The following describes two proteins that form a bound complex.

Interface contacts:
Residue S60 in the second protein contacts residue V7 in the first protein (closest heavy-atom distance 3.6 Å).
Residue F148 in the second protein is in contact with residue P9 in the first protein (closest heavy-atom distance 3.6 Å).
Residue N49 in the second protein is in contact with residue G15 in the first protein (closest heavy-atom distance 2.9 Å).
Residue Q48 in the second protein contacts residue T17 in the first protein (closest heavy-atom distance 3.0 Å).
Residue C62 in the second protein interacts with residue P5 in the first protein (closest heavy-atom distance 3.6 Å).
Residue M58 in the second protein interacts with residue L10 in the first protein (closest heavy-atom distance 4.1 Å).
Residue M47 in the second protein contacts residue C18 in the first protein (closest heavy-atom distance 4.0 Å).
Residue M51 in the second protein contacts residue H13 in the first protein (closest heavy-atom distance 3.7 Å).
Residue I56 in the second protein contacts residue W16 in the first protein (closest heavy-atom distance 3.7 Å).
Residue R95 in the second protein interacts with residue L6 in the first protein (closest heavy-atom distance 2.9 Å).
Residue F148 in the second protein interacts with residue N8 in the first protein (closest heavy-atom distance 3.4 Å).
Residue V61 in the second protein is in contact with residue V7 in the first protein (closest heavy-atom distance 4.3 Å).
Residue R95 in the second protein is in contact with residue P5 in the first protein (closest heavy-atom distance 3.7 Å).
Residue M47 in the second protein contacts residue T17 in the first protein (closest heavy-atom distance 3.2 Å).
Residue D45 in the second protein interacts with residue R2 in the first protein (closest heavy-atom distance 2.9 Å).
Residue R151 in the second protein interacts with residue H13 in the first protein (closest heavy-atom distance 4.2 Å).
Residue A182 in the second protein is in contact with residue V7 in the first protein (closest heavy-atom distance 3.9 Å).
Residue M51 in the second protein contacts residue L10 in the first protein (closest heavy-atom distance 4.0 Å).
Residue F100 in the second protein is in contact with residue P5 in the first protein (closest heavy-atom distance 3.6 Å).
Residue I56 in the second protein is in contact with residue L10 in the first protein (closest heavy-atom distance 4.6 Å).
Residue V153 in the second protein interacts with residue L10 in the first protein (closest heavy-atom distance 3.5 Å).
Residue T93 in the second protein interacts with residue N8 in the first protein (closest heavy-atom distance 2.9 Å).
Residue M47 in the second protein interacts with residue V7 in the first protein (closest heavy-atom distance 4.6 Å).
Residue M58 in the second protein interacts with residue W16 in the first protein (closest heavy-atom distance 3.9 Å).
Residue M58 in the second protein is in contact with residue V7 in the first protein (closest heavy-atom distance 3.7 Å).
Residue F148 in the second protein interacts with residue V7 in the first protein (closest heavy-atom distance 4.3 Å).
Residue L184 in the second protein is in contact with residue N8 in the first protein (closest heavy-atom distance 4.2 Å).
Residue R151 in the second protein interacts with residue P9 in the first protein (closest heavy-atom distance 4.0 Å).
Residue M51 in the second protein is in contact with residue W16 in the first protein (closest heavy-atom distance 4.5 Å).
Residue N49 in the second protein is in contact with residue P14 in the first protein (closest heavy-atom distance 2.7 Å).
Residue H152 in the second protein is in contact with residue P9 in the first protein (closest heavy-atom distance 3.3 Å).
Residue C62 in the second protein interacts with residue C4 in the first protein (closest heavy-atom distance 3.6 Å).
Residue F148 in the second protein interacts with residue L12 in the first protein (closest heavy-atom distance 3.1 Å).
Residue M58 in the second protein interacts with residue C11 in the first protein (closest heavy-atom distance 4.2 Å).
Residue C62 in the second protein interacts with residue V7 in the first protein (closest heavy-atom distance 3.9 Å).
Residue M65 in the second protein is in contact with residue P5 in the first protein (closest heavy-atom distance 4.4 Å).
Residue V153 in the second protein is in contact with residue P9 in the first protein (closest heavy-atom distance 4.5 Å).
Residue A182 in the second protein contacts residue N8 in the first protein (closest heavy-atom distance 3.4 Å).
Residue M58 in the second protein is in contact with residue N8 in the first protein (closest heavy-atom distance 3.5 Å).
Residue C180 in the second protein interacts with residue L6 in the first protein (closest heavy-atom distance 4.2 Å).
Residue T93 in the second protein contacts residue V7 in the first protein (closest heavy-atom distance 4.1 Å).
Residue Q48 in the second protein is in contact with residue G15 in the first protein (closest heavy-atom distance 3.8 Å).
Residue N49 in the second protein interacts with residue W16 in the first protein (closest heavy-atom distance 2.9 Å).
Residue N63 in the second protein interacts with residue C4 in the first protein (closest heavy-atom distance 4.4 Å).
Residue C180 in the second protein contacts residue V7 in the first protein (closest heavy-atom distance 4.0 Å).
Residue R151 in the second protein is in contact with residue L12 in the first protein (closest heavy-atom distance 3.7 Å).
Residue M47 in the second protein interacts with residue W16 in the first protein (closest heavy-atom distance 3.6 Å).
Residue V64 in the second protein contacts residue P5 in the first protein (closest heavy-atom distance 4.6 Å).
Residue T143 in the second protein contacts residue P9 in the first protein (closest heavy-atom distance 4.2 Å).
Residue D45 in the second protein is in contact with residue C18 in the first protein (closest heavy-atom distance 3.0 Å).
Residue F148 in the second protein interacts with residue L6 in the first protein (closest heavy-atom distance 3.6 Å).
Residue L184 in the second protein is in contact with residue L10 in the first protein (closest heavy-atom distance 3.7 Å).
Residue Q48 in the second protein contacts residue W16 in the first protein (closest heavy-atom distance 3.4 Å).
Residue L46 in the second protein contacts residue C18 in the first protein (closest heavy-atom distance 3.5 Å).
Residue D147 in the second protein contacts residue P9 in the first protein (closest heavy-atom distance 3.5 Å).
Residue N49 in the second protein contacts residue H13 in the first protein (closest heavy-atom distance 3.5 Å).
Residue G41 in the second protein interacts with residue R2 in the first protein (closest heavy-atom distance 4.0 Å).
Residue R95 in the second protein is in contact with residue V7 in the first protein (closest heavy-atom distance 3.9 Å).
Residue L46 in the second protein interacts with residue T17 in the first protein (closest heavy-atom distance 3.8 Å).
Residue V181 in the second protein is in contact with residue V7 in the first protein (closest heavy-atom distance 4.1 Å).

Sequence of the second protein:
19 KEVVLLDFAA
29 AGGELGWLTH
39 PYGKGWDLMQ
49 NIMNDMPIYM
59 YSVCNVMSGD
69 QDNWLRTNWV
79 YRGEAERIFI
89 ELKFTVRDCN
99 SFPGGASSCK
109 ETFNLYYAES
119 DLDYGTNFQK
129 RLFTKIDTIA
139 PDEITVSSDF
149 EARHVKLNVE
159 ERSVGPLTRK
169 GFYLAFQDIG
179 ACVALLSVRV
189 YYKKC

Sequence of the first protein:
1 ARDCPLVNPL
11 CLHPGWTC